Contacts between the two chains:
Residue E7 in protein 2 interacts with residue N49 in protein 1 (closest heavy-atom distance 4.8 Å).
Residue L20 in protein 2 interacts with residue N74 in protein 1 (closest heavy-atom distance 3.6 Å).
Residue L20 in protein 2 interacts with residue Y70 in protein 1 (closest heavy-atom distance 3.6 Å).
Residue L328 in protein 2 is in contact with residue R98 in protein 1 (closest heavy-atom distance 4.8 Å).
Residue D5 in protein 2 is in contact with residue N49 in protein 1 (closest heavy-atom distance 4.4 Å).
Residue R24 in protein 2 is in contact with residue R75 in protein 1 (closest heavy-atom distance 3.1 Å).
Residue A10 in protein 2 contacts residue N49 in protein 1 (closest heavy-atom distance 4.0 Å).
Residue R24 in protein 2 interacts with residue D81 in protein 1 (closest heavy-atom distance 4.9 Å).
Residue E329 in protein 2 interacts with residue R98 in protein 1 (closest heavy-atom distance 3.7 Å).
Residue G327 in protein 2 interacts with residue R98 in protein 1 (closest heavy-atom distance 4.1 Å).
Residue T17 in protein 2 interacts with residue L71 in protein 1 (closest heavy-atom distance 4.8 Å).
Residue T17 in protein 2 is in contact with residue N74 in protein 1 (closest heavy-atom distance 3.6 Å).

Sequence of protein 1:
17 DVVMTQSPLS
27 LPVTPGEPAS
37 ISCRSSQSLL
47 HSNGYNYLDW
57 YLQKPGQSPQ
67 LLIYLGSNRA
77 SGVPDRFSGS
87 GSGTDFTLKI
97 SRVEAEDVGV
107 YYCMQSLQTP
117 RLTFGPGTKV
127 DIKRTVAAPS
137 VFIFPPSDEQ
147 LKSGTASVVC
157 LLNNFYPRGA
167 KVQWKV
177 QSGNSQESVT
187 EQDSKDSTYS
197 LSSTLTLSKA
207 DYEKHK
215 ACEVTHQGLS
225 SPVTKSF

These two protein chains interact to form a complex.

Sequence of protein 2:
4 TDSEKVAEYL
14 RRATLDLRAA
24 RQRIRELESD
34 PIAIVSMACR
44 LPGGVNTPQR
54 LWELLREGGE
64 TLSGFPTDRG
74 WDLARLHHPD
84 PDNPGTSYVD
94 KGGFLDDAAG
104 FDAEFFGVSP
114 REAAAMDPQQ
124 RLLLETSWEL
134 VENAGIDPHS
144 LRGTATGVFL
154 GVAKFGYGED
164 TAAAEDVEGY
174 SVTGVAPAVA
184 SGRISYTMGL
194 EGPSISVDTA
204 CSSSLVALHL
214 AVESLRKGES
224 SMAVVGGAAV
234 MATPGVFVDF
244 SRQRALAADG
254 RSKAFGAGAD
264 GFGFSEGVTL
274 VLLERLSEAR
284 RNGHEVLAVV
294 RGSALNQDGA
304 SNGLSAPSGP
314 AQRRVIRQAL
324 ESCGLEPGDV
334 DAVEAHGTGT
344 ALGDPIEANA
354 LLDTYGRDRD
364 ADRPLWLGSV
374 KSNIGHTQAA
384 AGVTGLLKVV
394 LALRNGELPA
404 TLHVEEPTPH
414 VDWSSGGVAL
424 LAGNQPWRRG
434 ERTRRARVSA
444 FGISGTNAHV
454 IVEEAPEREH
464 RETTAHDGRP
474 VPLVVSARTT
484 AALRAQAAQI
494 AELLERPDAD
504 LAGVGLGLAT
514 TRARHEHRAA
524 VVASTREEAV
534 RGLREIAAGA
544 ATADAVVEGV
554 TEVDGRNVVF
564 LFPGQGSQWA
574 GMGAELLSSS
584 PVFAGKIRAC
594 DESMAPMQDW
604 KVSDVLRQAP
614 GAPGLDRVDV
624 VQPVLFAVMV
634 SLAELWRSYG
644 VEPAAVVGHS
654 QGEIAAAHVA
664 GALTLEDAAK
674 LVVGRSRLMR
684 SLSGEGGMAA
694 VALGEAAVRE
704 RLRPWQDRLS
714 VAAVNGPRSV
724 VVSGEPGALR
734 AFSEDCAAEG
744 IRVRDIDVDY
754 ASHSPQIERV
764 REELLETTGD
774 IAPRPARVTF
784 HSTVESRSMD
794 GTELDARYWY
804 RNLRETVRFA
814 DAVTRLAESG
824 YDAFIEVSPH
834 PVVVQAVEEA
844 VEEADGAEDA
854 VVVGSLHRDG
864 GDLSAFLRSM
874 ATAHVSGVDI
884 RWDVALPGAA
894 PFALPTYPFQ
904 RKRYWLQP